Residue-level contacts at the interface:
Residue N77 in the first protein is in contact with residue L7 in the second protein (closest heavy-atom distance 3.6 Å).
Residue Y159 in the first protein is in contact with residue F2 in the second protein (closest heavy-atom distance 3.8 Å).
Residue I70 in the first protein interacts with residue F3 in the second protein (closest heavy-atom distance 4.3 Å).
Residue Y114 in the first protein interacts with residue I4 in the second protein (closest heavy-atom distance 2.9 Å).
Residue L95 in the first protein is in contact with residue F3 in the second protein (closest heavy-atom distance 4.0 Å).
Residue L147 in the first protein interacts with residue N5 in the second protein (closest heavy-atom distance 3.7 Å).
Residue R146 in the first protein interacts with residue L7 in the second protein (closest heavy-atom distance 3.4 Å).
Residue Y114 in the first protein interacts with residue F3 in the second protein (closest heavy-atom distance 3.6 Å).
Residue I124 in the first protein is in contact with residue V6 in the second protein (closest heavy-atom distance 4.6 Å).
Residue A74 in the first protein is in contact with residue F3 in the second protein (closest heavy-atom distance 3.9 Å).
Residue T143 in the first protein is in contact with residue L7 in the second protein (closest heavy-atom distance 3.4 Å).
Residue L81 in the first protein contacts residue L7 in the second protein (closest heavy-atom distance 3.8 Å).
Residue N77 in the first protein interacts with residue V6 in the second protein (closest heavy-atom distance 2.9 Å).
Residue Y123 in the first protein interacts with residue V6 in the second protein (closest heavy-atom distance 3.9 Å).
Residue Y114 in the first protein interacts with residue F2 in the second protein (closest heavy-atom distance 3.9 Å).
Residue T143 in the first protein interacts with residue V6 in the second protein (closest heavy-atom distance 2.7 Å).
Residue N77 in the first protein is in contact with residue I4 in the second protein (closest heavy-atom distance 4.6 Å).
Residue W97 in the first protein interacts with residue F3 in the second protein (closest heavy-atom distance 3.4 Å).
Residue W133 in the first protein interacts with residue I4 in the second protein (closest heavy-atom distance 3.7 Å).
Residue W97 in the first protein contacts residue F2 in the second protein (closest heavy-atom distance 3.0 Å).
Residue Y155 in the first protein contacts residue F2 in the second protein (closest heavy-atom distance 3.8 Å).
Residue T80 in the first protein contacts residue L7 in the second protein (closest heavy-atom distance 3.5 Å).
Residue I142 in the first protein contacts residue L7 in the second protein (closest heavy-atom distance 4.0 Å).
Residue R146 in the first protein interacts with residue V6 in the second protein (closest heavy-atom distance 4.7 Å).
Residue S73 in the first protein contacts residue N5 in the second protein (closest heavy-atom distance 4.2 Å).
Residue H9 in the first protein is in contact with residue F2 in the second protein (closest heavy-atom distance 4.4 Å).
Residue N77 in the first protein interacts with residue F3 in the second protein (closest heavy-atom distance 3.5 Å).
Residue F156 in the first protein is in contact with residue F2 in the second protein (closest heavy-atom distance 3.8 Å).
Residue S73 in the first protein is in contact with residue F3 in the second protein (closest heavy-atom distance 3.6 Å).
Residue T152 in the first protein contacts residue I4 in the second protein (closest heavy-atom distance 4.2 Å).
Residue F156 in the first protein interacts with residue I4 in the second protein (closest heavy-atom distance 4.5 Å).
Residue V139 in the first protein is in contact with residue L7 in the second protein (closest heavy-atom distance 4.0 Å).
Residue L147 in the first protein contacts residue I4 in the second protein (closest heavy-atom distance 3.6 Å).
Residue I70 in the first protein is in contact with residue F2 in the second protein (closest heavy-atom distance 4.0 Å).
Residue V99 in the first protein interacts with residue F2 in the second protein (closest heavy-atom distance 3.8 Å).
Residue L81 in the first protein interacts with residue V6 in the second protein (closest heavy-atom distance 4.3 Å).
Residue Y123 in the first protein contacts residue L7 in the second protein (closest heavy-atom distance 3.7 Å).
Residue Y84 in the first protein contacts residue L7 in the second protein (closest heavy-atom distance 3.7 Å).
Residue N77 in the first protein interacts with residue N5 in the second protein (closest heavy-atom distance 2.7 Å).

Sequence of the second protein:
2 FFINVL

This data describes a binding interaction between two proteins.

Sequence of the first protein:
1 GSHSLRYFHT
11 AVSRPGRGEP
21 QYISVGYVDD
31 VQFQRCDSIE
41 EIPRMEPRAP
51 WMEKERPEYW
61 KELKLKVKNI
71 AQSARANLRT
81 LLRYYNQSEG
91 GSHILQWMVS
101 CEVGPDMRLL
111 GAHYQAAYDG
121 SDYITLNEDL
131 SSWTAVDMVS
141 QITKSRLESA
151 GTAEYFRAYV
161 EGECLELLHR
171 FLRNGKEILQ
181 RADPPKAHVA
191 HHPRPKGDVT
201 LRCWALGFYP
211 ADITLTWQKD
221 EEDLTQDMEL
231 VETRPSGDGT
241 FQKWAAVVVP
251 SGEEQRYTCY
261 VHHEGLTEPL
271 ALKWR